Sequence of protein 1:
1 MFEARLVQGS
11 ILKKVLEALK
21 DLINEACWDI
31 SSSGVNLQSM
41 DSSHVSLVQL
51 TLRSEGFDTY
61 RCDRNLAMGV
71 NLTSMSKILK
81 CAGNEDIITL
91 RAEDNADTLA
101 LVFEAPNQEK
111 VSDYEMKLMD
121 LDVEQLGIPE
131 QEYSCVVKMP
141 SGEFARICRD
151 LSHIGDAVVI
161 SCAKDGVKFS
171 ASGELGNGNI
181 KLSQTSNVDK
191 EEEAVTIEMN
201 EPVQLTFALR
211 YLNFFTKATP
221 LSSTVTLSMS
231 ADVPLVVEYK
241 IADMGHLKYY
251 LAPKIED

Sequence of protein 2:
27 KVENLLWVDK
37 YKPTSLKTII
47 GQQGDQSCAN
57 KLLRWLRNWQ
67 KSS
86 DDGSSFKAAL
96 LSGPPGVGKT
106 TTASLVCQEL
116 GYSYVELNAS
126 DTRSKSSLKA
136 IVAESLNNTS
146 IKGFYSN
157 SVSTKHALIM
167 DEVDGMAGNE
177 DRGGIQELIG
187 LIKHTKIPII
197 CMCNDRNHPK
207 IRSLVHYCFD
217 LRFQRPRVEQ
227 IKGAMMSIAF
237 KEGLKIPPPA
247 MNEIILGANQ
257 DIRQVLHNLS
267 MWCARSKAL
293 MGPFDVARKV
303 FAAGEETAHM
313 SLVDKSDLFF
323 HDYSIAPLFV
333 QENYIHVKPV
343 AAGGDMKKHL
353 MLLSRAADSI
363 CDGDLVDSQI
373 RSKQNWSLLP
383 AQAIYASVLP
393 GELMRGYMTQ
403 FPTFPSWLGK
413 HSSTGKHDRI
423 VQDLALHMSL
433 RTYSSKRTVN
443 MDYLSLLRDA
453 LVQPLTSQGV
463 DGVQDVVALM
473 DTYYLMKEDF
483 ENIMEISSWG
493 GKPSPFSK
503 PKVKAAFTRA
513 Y

The following describes two proteins that form a bound complex.

Interface contacts:
Residue Y150 in protein 2 is in contact with residue G127 in protein 1 (closest heavy-atom distance 4.0 Å).
Residue T144 in protein 2 is in contact with residue H44 in protein 1 (closest heavy-atom distance 4.4 Å).
Residue F149 in protein 2 is in contact with residue P234 in protein 1 (closest heavy-atom distance 3.7 Å).
Residue N143 in protein 2 contacts residue P253 in protein 1 (closest heavy-atom distance 2.9 Å).
Residue F149 in protein 2 interacts with residue D232 in protein 1 (closest heavy-atom distance 3.1 Å).
Residue I146 in protein 2 interacts with residue H44 in protein 1 (closest heavy-atom distance 2.9 Å).
Residue I146 in protein 2 is in contact with residue P234 in protein 1 (closest heavy-atom distance 4.0 Å).
Residue T144 in protein 2 contacts residue A252 in protein 1 (closest heavy-atom distance 3.1 Å).
Residue E139 in protein 2 contacts residue Y211 in protein 1 (closest heavy-atom distance 4.1 Å).
Residue E139 in protein 2 is in contact with residue D156 in protein 1 (closest heavy-atom distance 4.0 Å).
Residue F149 in protein 2 interacts with residue A252 in protein 1 (closest heavy-atom distance 3.9 Å).
Residue N152 in protein 2 interacts with residue Q125 in protein 1 (closest heavy-atom distance 3.4 Å).
Residue E139 in protein 2 contacts residue A208 in protein 1 (closest heavy-atom distance 3.9 Å).
Residue K147 in protein 2 is in contact with residue H44 in protein 1 (closest heavy-atom distance 3.6 Å).
Residue F149 in protein 2 interacts with residue V233 in protein 1 (closest heavy-atom distance 4.4 Å).
Residue V120 in protein 2 is in contact with residue H44 in protein 1 (closest heavy-atom distance 4.0 Å).
Residue K192 in protein 2 is in contact with residue D257 in protein 1 (closest heavy-atom distance 4.2 Å).
Residue I146 in protein 2 interacts with residue S46 in protein 1 (closest heavy-atom distance 4.4 Å).
Residue A135 in protein 2 contacts residue R210 in protein 1 (closest heavy-atom distance 3.6 Å).
Residue N142 in protein 2 contacts residue I255 in protein 1 (closest heavy-atom distance 3.3 Å).
Residue N143 in protein 2 interacts with residue I255 in protein 1 (closest heavy-atom distance 3.5 Å).
Residue I136 in protein 2 contacts residue S43 in protein 1 (closest heavy-atom distance 4.0 Å).
Residue I146 in protein 2 interacts with residue L47 in protein 1 (closest heavy-atom distance 3.4 Å).
Residue T144 in protein 2 interacts with residue P253 in protein 1 (closest heavy-atom distance 2.8 Å).
Residue N152 in protein 2 is in contact with residue E124 in protein 1 (closest heavy-atom distance 3.4 Å).
Residue F149 in protein 2 interacts with residue P253 in protein 1 (closest heavy-atom distance 3.9 Å).
Residue Y150 in protein 2 is in contact with residue L126 in protein 1 (closest heavy-atom distance 3.1 Å).
Residue T144 in protein 2 interacts with residue I255 in protein 1 (closest heavy-atom distance 3.9 Å).
Residue V120 in protein 2 is in contact with residue S42 in protein 1 (closest heavy-atom distance 3.3 Å).
Residue S140 in protein 2 interacts with residue V45 in protein 1 (closest heavy-atom distance 3.8 Å).
Residue S151 in protein 2 is in contact with residue G127 in protein 1 (closest heavy-atom distance 4.1 Å).
Residue N143 in protein 2 contacts residue V45 in protein 1 (closest heavy-atom distance 3.7 Å).
Residue I146 in protein 2 is in contact with residue Y250 in protein 1 (closest heavy-atom distance 3.6 Å).
Residue N143 in protein 2 is in contact with residue A252 in protein 1 (closest heavy-atom distance 3.0 Å).
Residue S140 in protein 2 interacts with residue S43 in protein 1 (closest heavy-atom distance 4.0 Å).
Residue S145 in protein 2 interacts with residue A252 in protein 1 (closest heavy-atom distance 4.3 Å).
Residue Y150 in protein 2 interacts with residue I128 in protein 1 (closest heavy-atom distance 3.4 Å).
Residue H162 in protein 2 interacts with residue I255 in protein 1 (closest heavy-atom distance 4.3 Å).
Residue Y119 in protein 2 contacts residue H44 in protein 1 (closest heavy-atom distance 4.1 Å).
Residue Y150 in protein 2 interacts with residue Q131 in protein 1 (closest heavy-atom distance 4.4 Å).
Residue S145 in protein 2 interacts with residue H44 in protein 1 (closest heavy-atom distance 2.9 Å).
Residue K192 in protein 2 is in contact with residue I255 in protein 1 (closest heavy-atom distance 4.1 Å).
Residue K147 in protein 2 contacts residue M40 in protein 1 (closest heavy-atom distance 3.5 Å).
Residue N143 in protein 2 contacts residue K254 in protein 1 (closest heavy-atom distance 4.0 Å).
Residue T144 in protein 2 interacts with residue K254 in protein 1 (closest heavy-atom distance 3.5 Å).
Residue N142 in protein 2 contacts residue K254 in protein 1 (closest heavy-atom distance 2.6 Å).
Residue E139 in protein 2 is in contact with residue R210 in protein 1 (closest heavy-atom distance 3.1 Å).
Residue I146 in protein 2 interacts with residue A252 in protein 1 (closest heavy-atom distance 4.2 Å).
Residue Y150 in protein 2 is in contact with residue P234 in protein 1 (closest heavy-atom distance 3.5 Å).
Residue Y150 in protein 2 contacts residue Y250 in protein 1 (closest heavy-atom distance 3.9 Å).
Residue I146 in protein 2 interacts with residue V45 in protein 1 (closest heavy-atom distance 4.2 Å).
Residue I146 in protein 2 is in contact with residue M40 in protein 1 (closest heavy-atom distance 3.6 Å).
Residue E139 in protein 2 is in contact with residue K254 in protein 1 (closest heavy-atom distance 3.9 Å).
Residue N143 in protein 2 is in contact with residue A208 in protein 1 (closest heavy-atom distance 4.3 Å).
Residue Y150 in protein 2 is in contact with residue Y133 in protein 1 (closest heavy-atom distance 4.1 Å).
Residue N152 in protein 2 interacts with residue L126 in protein 1 (closest heavy-atom distance 4.3 Å).
Residue V120 in protein 2 is in contact with residue S43 in protein 1 (closest heavy-atom distance 4.2 Å).
Residue Y150 in protein 2 is in contact with residue P129 in protein 1 (closest heavy-atom distance 3.8 Å).
Residue N152 in protein 2 contacts residue G127 in protein 1 (closest heavy-atom distance 4.2 Å).
Residue I136 in protein 2 interacts with residue Y211 in protein 1 (closest heavy-atom distance 4.0 Å).